Sequence of the second protein:
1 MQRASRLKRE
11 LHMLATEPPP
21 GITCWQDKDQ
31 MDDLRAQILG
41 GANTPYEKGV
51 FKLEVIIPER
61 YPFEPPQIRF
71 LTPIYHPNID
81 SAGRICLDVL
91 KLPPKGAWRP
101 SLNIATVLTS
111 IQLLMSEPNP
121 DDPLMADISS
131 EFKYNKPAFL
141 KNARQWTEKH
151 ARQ

Interface contacts:
Residue D80 in the first protein interacts with residue P123 in the second protein (closest heavy-atom distance 3.0 Å).
Residue D80 in the first protein contacts residue A126 in the second protein (closest heavy-atom distance 4.1 Å).
Residue A37 in the first protein contacts residue D127 in the second protein (closest heavy-atom distance 4.8 Å).
Residue Q36 in the first protein contacts residue A126 in the second protein (closest heavy-atom distance 4.9 Å).
Residue D80 in the first protein contacts residue D122 in the second protein (closest heavy-atom distance 4.8 Å).
Residue D80 in the first protein contacts residue D121 in the second protein (closest heavy-atom distance 3.3 Å).

The following describes two proteins that form a bound complex.

Sequence of the first protein:
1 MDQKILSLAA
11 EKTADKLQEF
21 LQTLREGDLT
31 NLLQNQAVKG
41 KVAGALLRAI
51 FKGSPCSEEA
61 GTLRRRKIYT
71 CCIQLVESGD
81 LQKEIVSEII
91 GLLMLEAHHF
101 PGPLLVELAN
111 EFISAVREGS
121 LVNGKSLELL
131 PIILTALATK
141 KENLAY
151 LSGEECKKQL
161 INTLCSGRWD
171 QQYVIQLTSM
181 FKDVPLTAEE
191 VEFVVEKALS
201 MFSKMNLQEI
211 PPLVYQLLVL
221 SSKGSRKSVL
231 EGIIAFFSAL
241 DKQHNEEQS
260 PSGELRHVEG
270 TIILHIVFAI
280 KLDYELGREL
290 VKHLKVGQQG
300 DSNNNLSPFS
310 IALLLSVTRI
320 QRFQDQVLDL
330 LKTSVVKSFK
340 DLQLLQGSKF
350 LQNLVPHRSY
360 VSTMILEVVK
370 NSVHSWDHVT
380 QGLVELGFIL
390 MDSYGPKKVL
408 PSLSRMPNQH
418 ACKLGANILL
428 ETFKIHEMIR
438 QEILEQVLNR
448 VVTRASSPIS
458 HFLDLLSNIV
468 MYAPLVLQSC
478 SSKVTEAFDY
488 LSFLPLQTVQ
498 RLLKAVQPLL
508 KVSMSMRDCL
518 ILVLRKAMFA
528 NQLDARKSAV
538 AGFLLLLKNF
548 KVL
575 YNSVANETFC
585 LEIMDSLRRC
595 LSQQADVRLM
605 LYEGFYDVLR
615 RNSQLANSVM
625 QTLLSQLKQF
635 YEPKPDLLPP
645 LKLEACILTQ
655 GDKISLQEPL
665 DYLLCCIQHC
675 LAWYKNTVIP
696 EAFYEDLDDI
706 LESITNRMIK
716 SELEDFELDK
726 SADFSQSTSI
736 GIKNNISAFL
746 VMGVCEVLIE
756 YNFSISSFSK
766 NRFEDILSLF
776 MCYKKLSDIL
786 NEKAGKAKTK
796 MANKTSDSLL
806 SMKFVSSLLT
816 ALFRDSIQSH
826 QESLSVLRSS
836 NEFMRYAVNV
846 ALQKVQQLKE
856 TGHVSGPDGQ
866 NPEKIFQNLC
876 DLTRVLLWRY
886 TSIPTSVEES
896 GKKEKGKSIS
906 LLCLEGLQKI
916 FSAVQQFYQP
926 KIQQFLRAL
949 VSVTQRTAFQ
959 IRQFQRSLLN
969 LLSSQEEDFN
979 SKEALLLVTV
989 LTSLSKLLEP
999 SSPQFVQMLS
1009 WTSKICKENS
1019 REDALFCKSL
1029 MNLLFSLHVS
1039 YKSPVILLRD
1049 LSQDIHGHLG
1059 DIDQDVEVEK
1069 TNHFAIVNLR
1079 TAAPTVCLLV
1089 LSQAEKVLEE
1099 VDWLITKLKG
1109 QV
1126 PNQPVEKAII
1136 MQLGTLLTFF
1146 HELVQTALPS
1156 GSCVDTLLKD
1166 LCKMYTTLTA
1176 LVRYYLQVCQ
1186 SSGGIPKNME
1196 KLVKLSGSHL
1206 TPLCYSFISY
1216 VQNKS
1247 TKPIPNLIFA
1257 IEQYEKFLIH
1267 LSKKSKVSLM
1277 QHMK